These two protein chains interact to form a complex.

Contacts between the two chains:
Residue S279 in protein 1 interacts with residue G22 in protein 2 (closest heavy-atom distance 4.8 Å).
Residue F282 in protein 1 is in contact with residue S2 in protein 2 (closest heavy-atom distance 3.5 Å).
Residue Q178 in protein 1 contacts residue H8 in protein 2 (closest heavy-atom distance 4.3 Å).
Residue F285 in protein 1 is in contact with residue A1 in protein 2 (closest heavy-atom distance 4.0 Å).
Residue M271 in protein 1 contacts residue F18 in protein 2 (closest heavy-atom distance 3.5 Å).
Residue F282 in protein 1 interacts with residue A4 in protein 2 (closest heavy-atom distance 4.4 Å).
Residue Y179 in protein 1 contacts residue F18 in protein 2 (closest heavy-atom distance 4.5 Å).
Residue F285 in protein 1 interacts with residue S2 in protein 2 (closest heavy-atom distance 4.1 Å).
Residue Y179 in protein 1 is in contact with residue H8 in protein 2 (closest heavy-atom distance 4.1 Å).
Residue M278 in protein 1 interacts with residue F18 in protein 2 (closest heavy-atom distance 3.3 Å).
Residue W288 in protein 1 interacts with residue A1 in protein 2 (closest heavy-atom distance 3.8 Å).
Residue M189 in protein 1 is in contact with residue D7 in protein 2 (closest heavy-atom distance 3.0 Å).
Residue Y179 in protein 1 is in contact with residue G10 in protein 2 (closest heavy-atom distance 4.5 Å).
Residue G281 in protein 1 interacts with residue A4 in protein 2 (closest heavy-atom distance 4.9 Å).
Residue M189 in protein 1 contacts residue H8 in protein 2 (closest heavy-atom distance 4.4 Å).
Residue F285 in protein 1 interacts with residue A3 in protein 2 (closest heavy-atom distance 3.9 Å).
Residue L194 in protein 1 interacts with residue K5 in protein 2 (closest heavy-atom distance 3.2 Å).
Residue F285 in protein 1 contacts residue K5 in protein 2 (closest heavy-atom distance 4.5 Å).
Residue Y179 in protein 1 interacts with residue R14 in protein 2 (closest heavy-atom distance 3.1 Å).
Residue F282 in protein 1 interacts with residue K5 in protein 2 (closest heavy-atom distance 3.1 Å).
Residue V193 in protein 1 is in contact with residue K5 in protein 2 (closest heavy-atom distance 2.7 Å).
Residue I190 in protein 1 contacts residue D7 in protein 2 (closest heavy-atom distance 4.9 Å).
Residue I165 in protein 1 contacts residue D7 in protein 2 (closest heavy-atom distance 5.0 Å).
Residue I286 in protein 1 is in contact with residue S2 in protein 2 (closest heavy-atom distance 3.7 Å).
Residue I190 in protein 1 contacts residue G6 in protein 2 (closest heavy-atom distance 4.0 Å).
Residue Q178 in protein 1 contacts residue G9 in protein 2 (closest heavy-atom distance 4.2 Å).
Residue F285 in protein 1 is in contact with residue A4 in protein 2 (closest heavy-atom distance 3.7 Å).
Residue L197 in protein 1 interacts with residue A4 in protein 2 (closest heavy-atom distance 3.5 Å).
Residue M271 in protein 1 interacts with residue R14 in protein 2 (closest heavy-atom distance 3.9 Å).
Residue S279 in protein 1 interacts with residue K5 in protein 2 (closest heavy-atom distance 4.4 Å).
Residue I311 in protein 1 is in contact with residue L30 in protein 2 (closest heavy-atom distance 4.3 Å).
Residue W186 in protein 1 is in contact with residue H8 in protein 2 (closest heavy-atom distance 3.5 Å).
Residue M278 in protein 1 contacts residue K5 in protein 2 (closest heavy-atom distance 2.5 Å).
Residue W275 in protein 1 interacts with residue G22 in protein 2 (closest heavy-atom distance 3.0 Å).
Residue I286 in protein 1 is in contact with residue A1 in protein 2 (closest heavy-atom distance 4.0 Å).
Residue F237 in protein 1 is in contact with residue A3 in protein 2 (closest heavy-atom distance 4.2 Å).
Residue L197 in protein 1 is in contact with residue K5 in protein 2 (closest heavy-atom distance 4.2 Å).
Residue V193 in protein 1 contacts residue D7 in protein 2 (closest heavy-atom distance 3.9 Å).
Residue Q178 in protein 1 is in contact with residue G10 in protein 2 (closest heavy-atom distance 4.5 Å).
Residue Y304 in protein 1 interacts with residue A1 in protein 2 (closest heavy-atom distance 4.4 Å).
Residue Y179 in protein 1 is in contact with residue T15 in protein 2 (closest heavy-atom distance 2.9 Å).
Residue F237 in protein 1 is in contact with residue S2 in protein 2 (closest heavy-atom distance 4.6 Å).
Residue M278 in protein 1 contacts residue G6 in protein 2 (closest heavy-atom distance 3.7 Å).
Residue I190 in protein 1 interacts with residue K5 in protein 2 (closest heavy-atom distance 3.6 Å).
Residue I169 in protein 1 interacts with residue G9 in protein 2 (closest heavy-atom distance 3.6 Å).
Residue V274 in protein 1 interacts with residue F18 in protein 2 (closest heavy-atom distance 4.2 Å).
Residue I169 in protein 1 is in contact with residue D7 in protein 2 (closest heavy-atom distance 4.0 Å).
Residue S177 in protein 1 contacts residue R14 in protein 2 (closest heavy-atom distance 4.7 Å).
Residue M277 in protein 1 interacts with residue K5 in protein 2 (closest heavy-atom distance 3.8 Å).
Residue G281 in protein 1 is in contact with residue K5 in protein 2 (closest heavy-atom distance 3.0 Å).
Residue L197 in protein 1 contacts residue A3 in protein 2 (closest heavy-atom distance 3.9 Å).
Residue V193 in protein 1 interacts with residue G6 in protein 2 (closest heavy-atom distance 4.6 Å).
Residue M278 in protein 1 contacts residue H8 in protein 2 (closest heavy-atom distance 3.6 Å).
Residue F237 in protein 1 contacts residue A1 in protein 2 (closest heavy-atom distance 3.8 Å).
Residue F282 in protein 1 is in contact with residue L23 in protein 2 (closest heavy-atom distance 4.8 Å).
Residue W186 in protein 1 contacts residue D7 in protein 2 (closest heavy-atom distance 3.6 Å).
Residue W275 in protein 1 is in contact with residue F18 in protein 2 (closest heavy-atom distance 4.1 Å).

Sequence of protein 2:
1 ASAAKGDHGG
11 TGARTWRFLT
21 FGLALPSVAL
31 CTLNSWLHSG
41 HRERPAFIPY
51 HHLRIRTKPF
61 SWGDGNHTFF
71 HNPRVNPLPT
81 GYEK

Sequence of protein 1:
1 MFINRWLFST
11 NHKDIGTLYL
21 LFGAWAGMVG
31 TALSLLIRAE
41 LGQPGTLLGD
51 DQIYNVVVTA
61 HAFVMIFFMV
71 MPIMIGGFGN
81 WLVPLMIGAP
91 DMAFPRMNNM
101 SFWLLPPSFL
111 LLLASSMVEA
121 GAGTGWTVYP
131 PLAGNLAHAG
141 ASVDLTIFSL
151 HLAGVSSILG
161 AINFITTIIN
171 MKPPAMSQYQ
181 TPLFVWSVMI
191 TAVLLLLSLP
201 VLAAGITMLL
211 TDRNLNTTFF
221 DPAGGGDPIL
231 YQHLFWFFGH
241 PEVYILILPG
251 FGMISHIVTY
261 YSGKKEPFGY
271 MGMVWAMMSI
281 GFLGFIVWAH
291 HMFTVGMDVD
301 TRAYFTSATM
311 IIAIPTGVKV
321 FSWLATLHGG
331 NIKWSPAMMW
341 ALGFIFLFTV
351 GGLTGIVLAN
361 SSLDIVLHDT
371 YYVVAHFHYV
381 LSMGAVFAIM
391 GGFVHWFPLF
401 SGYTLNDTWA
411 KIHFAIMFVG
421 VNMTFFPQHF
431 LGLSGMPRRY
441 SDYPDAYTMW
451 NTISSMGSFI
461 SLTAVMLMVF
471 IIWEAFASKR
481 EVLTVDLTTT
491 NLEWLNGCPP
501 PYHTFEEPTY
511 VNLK